These two protein chains interact to form a complex.

Interface contacts:
Residue E460 in the first protein interacts with residue Y147 in the second protein (closest heavy-atom distance 2.5 Å).
Residue E465 in the first protein is in contact with residue T41 in the second protein (closest heavy-atom distance 3.1 Å).
Residue V438 in the first protein contacts residue V164 in the second protein (closest heavy-atom distance 2.9 Å).
Residue M456 in the first protein is in contact with residue Y147 in the second protein (closest heavy-atom distance 3.6 Å).
Residue T269 in the first protein contacts residue Y148 in the second protein (closest heavy-atom distance 3.5 Å).
Residue Q467 in the first protein is in contact with residue D50 in the second protein (closest heavy-atom distance 3.0 Å).
Residue A459 in the first protein is in contact with residue R159 in the second protein (closest heavy-atom distance 3.5 Å).
Residue E462 in the first protein interacts with residue P42 in the second protein (closest heavy-atom distance 3.6 Å).
Residue N442 in the first protein is in contact with residue Y47 in the second protein (closest heavy-atom distance 3.4 Å).
Residue S434 in the first protein is in contact with residue Q167 in the second protein (closest heavy-atom distance 2.9 Å).
Residue T44 in the first protein interacts with residue R133 in the second protein (closest heavy-atom distance 3.6 Å).
Residue R437 in the first protein contacts residue R156 in the second protein (closest heavy-atom distance 3.3 Å).
Residue A47 in the first protein is in contact with residue T137 in the second protein (closest heavy-atom distance 3.3 Å).
Residue E440 in the first protein interacts with residue R162 in the second protein (closest heavy-atom distance 2.8 Å).
Residue E462 in the first protein contacts residue R143 in the second protein (closest heavy-atom distance 2.6 Å).
Residue R330 in the first protein is in contact with residue Y148 in the second protein (closest heavy-atom distance 3.5 Å).
Residue N273 in the first protein is in contact with residue Y148 in the second protein (closest heavy-atom distance 2.8 Å).
Residue F526 in the first protein is in contact with residue H165 in the second protein (closest heavy-atom distance 3.5 Å).
Residue R455 in the first protein contacts residue Y147 in the second protein (closest heavy-atom distance 3.2 Å).
Residue E454 in the first protein contacts residue L152 in the second protein (closest heavy-atom distance 3.6 Å).
Residue A459 in the first protein is in contact with residue R143 in the second protein (closest heavy-atom distance 3.3 Å).
Residue E440 in the first protein is in contact with residue V161 in the second protein (closest heavy-atom distance 3.5 Å).
Residue E444 in the first protein contacts residue Y47 in the second protein (closest heavy-atom distance 3.5 Å).
Residue N442 in the first protein interacts with residue P42 in the second protein (closest heavy-atom distance 2.9 Å).
Residue T48 in the first protein contacts residue T137 in the second protein (closest heavy-atom distance 3.2 Å).
Residue H439 in the first protein interacts with residue R162 in the second protein (closest heavy-atom distance 3.5 Å).
Residue T435 in the first protein interacts with residue P169 in the second protein (closest heavy-atom distance 3.5 Å).
Residue K45 in the first protein interacts with residue R133 in the second protein (closest heavy-atom distance 3.3 Å).
Residue L458 in the first protein is in contact with residue R159 in the second protein (closest heavy-atom distance 2.7 Å).
Residue R455 in the first protein is in contact with residue Y148 in the second protein (closest heavy-atom distance 3.6 Å).
Residue Y266 in the first protein interacts with residue E141 in the second protein (closest heavy-atom distance 3.0 Å).
Residue N272 in the first protein interacts with residue Y148 in the second protein (closest heavy-atom distance 2.7 Å).
Residue R437 in the first protein interacts with residue H165 in the second protein (closest heavy-atom distance 3.5 Å).
Residue Y441 in the first protein contacts residue F43 in the second protein (closest heavy-atom distance 3.4 Å).
Residue L436 in the first protein is in contact with residue Q167 in the second protein (closest heavy-atom distance 2.9 Å).
Residue R476 in the first protein interacts with residue L4 in the second protein (closest heavy-atom distance 3.1 Å).
Residue A47 in the first protein interacts with residue R133 in the second protein (closest heavy-atom distance 3.1 Å).
Residue R437 in the first protein contacts residue L152 in the second protein (closest heavy-atom distance 3.6 Å).
Residue E484 in the first protein is in contact with residue G5 in the second protein (closest heavy-atom distance 3.5 Å).
Residue Y266 in the first protein interacts with residue N144 in the second protein (closest heavy-atom distance 3.3 Å).
Residue P427 in the first protein is in contact with residue Q167 in the second protein (closest heavy-atom distance 3.6 Å).
Residue Y441 in the first protein interacts with residue R159 in the second protein (closest heavy-atom distance 3.4 Å).
Residue K49 in the first protein contacts residue M140 in the second protein (closest heavy-atom distance 3.5 Å).
Residue N442 in the first protein contacts residue R44 in the second protein (closest heavy-atom distance 2.9 Å).
Residue R455 in the first protein is in contact with residue T150 in the second protein (closest heavy-atom distance 2.7 Å).
Residue T435 in the first protein contacts residue Q167 in the second protein (closest heavy-atom distance 3.2 Å).
Residue E484 in the first protein is in contact with residue I6 in the second protein (closest heavy-atom distance 2.7 Å).
Residue E471 in the first protein interacts with residue N51 in the second protein (closest heavy-atom distance 3.1 Å).
Residue R43 in the first protein contacts residue R133 in the second protein (closest heavy-atom distance 3.5 Å).
Residue P461 in the first protein interacts with residue R159 in the second protein (closest heavy-atom distance 3.2 Å).
Residue S434 in the first protein interacts with residue P169 in the second protein (closest heavy-atom distance 3.5 Å).
Residue T269 in the first protein contacts residue Y147 in the second protein (closest heavy-atom distance 3.5 Å).
Residue V438 in the first protein contacts residue H165 in the second protein (closest heavy-atom distance 2.9 Å).
Residue E465 in the first protein contacts residue P42 in the second protein (closest heavy-atom distance 3.1 Å).
Residue N527 in the first protein interacts with residue R162 in the second protein (closest heavy-atom distance 2.5 Å).
Residue K49 in the first protein is in contact with residue N144 in the second protein (closest heavy-atom distance 3.2 Å).
Residue E454 in the first protein is in contact with residue R156 in the second protein (closest heavy-atom distance 2.7 Å).
Residue E484 in the first protein interacts with residue H7 in the second protein (closest heavy-atom distance 3.0 Å).
Residue E465 in the first protein interacts with residue R44 in the second protein (closest heavy-atom distance 3.2 Å).
Residue N442 in the first protein interacts with residue F43 in the second protein (closest heavy-atom distance 3.5 Å).

Sequence of the first protein:
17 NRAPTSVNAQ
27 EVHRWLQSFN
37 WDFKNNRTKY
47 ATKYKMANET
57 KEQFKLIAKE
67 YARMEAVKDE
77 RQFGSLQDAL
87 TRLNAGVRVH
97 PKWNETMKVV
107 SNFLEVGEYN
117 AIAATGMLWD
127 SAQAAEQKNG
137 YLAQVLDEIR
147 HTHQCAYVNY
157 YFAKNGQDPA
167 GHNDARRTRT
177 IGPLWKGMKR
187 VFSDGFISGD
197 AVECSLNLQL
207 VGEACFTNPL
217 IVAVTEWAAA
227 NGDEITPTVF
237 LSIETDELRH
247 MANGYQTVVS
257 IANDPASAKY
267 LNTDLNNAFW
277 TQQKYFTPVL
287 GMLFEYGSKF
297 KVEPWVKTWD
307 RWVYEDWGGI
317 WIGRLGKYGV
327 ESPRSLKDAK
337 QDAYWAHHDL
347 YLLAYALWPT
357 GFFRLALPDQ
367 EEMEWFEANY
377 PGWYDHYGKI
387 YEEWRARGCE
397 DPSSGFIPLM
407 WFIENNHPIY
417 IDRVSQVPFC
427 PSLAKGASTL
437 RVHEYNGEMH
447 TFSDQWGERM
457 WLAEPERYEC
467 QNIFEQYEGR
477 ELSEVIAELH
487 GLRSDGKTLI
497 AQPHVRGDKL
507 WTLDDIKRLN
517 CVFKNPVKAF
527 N

Sequence of the second protein:
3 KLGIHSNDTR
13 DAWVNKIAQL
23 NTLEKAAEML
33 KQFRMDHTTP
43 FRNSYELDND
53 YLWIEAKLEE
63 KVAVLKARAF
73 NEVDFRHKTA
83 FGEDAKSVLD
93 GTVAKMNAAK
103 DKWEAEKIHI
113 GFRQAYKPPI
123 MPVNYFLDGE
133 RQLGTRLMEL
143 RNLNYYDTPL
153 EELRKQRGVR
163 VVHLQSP